Residue-level contacts at the interface:
Residue I120 in chain A is in contact with residue Y54 in chain B (closest heavy-atom distance 3.2 Å).
Residue I179 in chain A contacts residue A50 in chain B (closest heavy-atom distance 4.7 Å).
Residue R191 in chain A is in contact with residue Q46 in chain B (closest heavy-atom distance 4.0 Å).
Residue W185 in chain A contacts residue A50 in chain B (closest heavy-atom distance 3.6 Å).
Residue T115 in chain A interacts with residue F21 in chain B (closest heavy-atom distance 4.5 Å).
Residue P180 in chain A is in contact with residue P51 in chain B (closest heavy-atom distance 4.5 Å).
Residue L178 in chain A interacts with residue R41 in chain B (closest heavy-atom distance 3.4 Å).
Residue R177 in chain A contacts residue Q49 in chain B (closest heavy-atom distance 3.2 Å).
Residue V160 in chain A contacts residue Y54 in chain B (closest heavy-atom distance 4.1 Å).
Residue G119 in chain A is in contact with residue N24 in chain B (closest heavy-atom distance 2.5 Å).
Residue Y192 in chain A contacts residue Q46 in chain B (closest heavy-atom distance 3.1 Å).
Residue L178 in chain A interacts with residue A50 in chain B (closest heavy-atom distance 3.9 Å).
Residue P121 in chain A is in contact with residue Y54 in chain B (closest heavy-atom distance 3.4 Å).
Residue Y192 in chain A contacts residue F44 in chain B (closest heavy-atom distance 3.5 Å).
Residue R194 in chain A contacts residue Q46 in chain B (closest heavy-atom distance 4.5 Å).
Residue R191 in chain A is in contact with residue Q49 in chain B (closest heavy-atom distance 3.9 Å).
Residue Q183 in chain A contacts residue R41 in chain B (closest heavy-atom distance 3.5 Å).
Residue W185 in chain A contacts residue F44 in chain B (closest heavy-atom distance 3.8 Å).
Residue L178 in chain A is in contact with residue A39 in chain B (closest heavy-atom distance 4.8 Å).
Residue V190 in chain A is in contact with residue A50 in chain B (closest heavy-atom distance 4.7 Å).
Residue W185 in chain A contacts residue Q49 in chain B (closest heavy-atom distance 4.4 Å).
Residue A117 in chain A contacts residue N24 in chain B (closest heavy-atom distance 4.3 Å).
Residue R191 in chain A interacts with residue T47 in chain B (closest heavy-atom distance 3.0 Å).
Residue T115 in chain A interacts with residue Q19 in chain B (closest heavy-atom distance 4.8 Å).
Residue R177 in chain A is in contact with residue F52 in chain B (closest heavy-atom distance 3.6 Å).
Residue P180 in chain A interacts with residue F44 in chain B (closest heavy-atom distance 3.5 Å).
Residue Q183 in chain A is in contact with residue S42 in chain B (closest heavy-atom distance 4.7 Å).
Residue A118 in chain A contacts residue I30 in chain B (closest heavy-atom distance 4.1 Å).
Residue P180 in chain A is in contact with residue R41 in chain B (closest heavy-atom distance 3.8 Å).
Residue Y192 in chain A contacts residue T45 in chain B (closest heavy-atom distance 3.3 Å).
Residue V160 in chain A interacts with residue A53 in chain B (closest heavy-atom distance 4.1 Å).
Residue R177 in chain A contacts residue A53 in chain B (closest heavy-atom distance 4.3 Å).
Residue E162 in chain A interacts with residue R41 in chain B (closest heavy-atom distance 2.4 Å).
Residue L178 in chain A is in contact with residue A53 in chain B (closest heavy-atom distance 3.9 Å).
Residue L178 in chain A is in contact with residue P51 in chain B (closest heavy-atom distance 2.6 Å).
Residue V122 in chain A interacts with residue N24 in chain B (closest heavy-atom distance 4.9 Å).
Residue Q183 in chain A contacts residue F44 in chain B (closest heavy-atom distance 3.6 Å).
Residue G176 in chain A interacts with residue A53 in chain B (closest heavy-atom distance 4.0 Å).
Residue A118 in chain A contacts residue N24 in chain B (closest heavy-atom distance 3.5 Å).
Residue G158 in chain A interacts with residue A53 in chain B (closest heavy-atom distance 4.3 Å).
Residue L178 in chain A interacts with residue F52 in chain B (closest heavy-atom distance 3.3 Å).
Residue R177 in chain A contacts residue A50 in chain B (closest heavy-atom distance 2.8 Å).
Residue G176 in chain A is in contact with residue P51 in chain B (closest heavy-atom distance 4.7 Å).
Residue P121 in chain A contacts residue N24 in chain B (closest heavy-atom distance 4.9 Å).
Residue W185 in chain A interacts with residue P51 in chain B (closest heavy-atom distance 4.1 Å).
Residue Y192 in chain A interacts with residue E48 in chain B (closest heavy-atom distance 4.8 Å).
Residue R177 in chain A contacts residue P51 in chain B (closest heavy-atom distance 3.5 Å).
Residue T115 in chain A is in contact with residue N20 in chain B (closest heavy-atom distance 4.0 Å).
Residue A118 in chain A contacts residue K23 in chain B (closest heavy-atom distance 3.8 Å).
Residue A117 in chain A is in contact with residue K23 in chain B (closest heavy-atom distance 4.3 Å).
Residue W185 in chain A contacts residue E48 in chain B (closest heavy-atom distance 4.7 Å).
Residue G119 in chain A contacts residue Y54 in chain B (closest heavy-atom distance 3.5 Å).
Residue R191 in chain A contacts residue E48 in chain B (closest heavy-atom distance 3.4 Å).
Residue G176 in chain A interacts with residue F52 in chain B (closest heavy-atom distance 3.6 Å).
Residue G158 in chain A interacts with residue Y54 in chain B (closest heavy-atom distance 3.8 Å).
Residue V190 in chain A contacts residue E48 in chain B (closest heavy-atom distance 4.7 Å).
Residue A118 in chain A contacts residue Y58 in chain B (closest heavy-atom distance 4.6 Å).
Residue L116 in chain A interacts with residue K23 in chain B (closest heavy-atom distance 4.4 Å).
Residue V193 in chain A is in contact with residue Q46 in chain B (closest heavy-atom distance 4.1 Å).
Residue I120 in chain A is in contact with residue N24 in chain B (closest heavy-atom distance 3.5 Å).

Sequence of chain A:
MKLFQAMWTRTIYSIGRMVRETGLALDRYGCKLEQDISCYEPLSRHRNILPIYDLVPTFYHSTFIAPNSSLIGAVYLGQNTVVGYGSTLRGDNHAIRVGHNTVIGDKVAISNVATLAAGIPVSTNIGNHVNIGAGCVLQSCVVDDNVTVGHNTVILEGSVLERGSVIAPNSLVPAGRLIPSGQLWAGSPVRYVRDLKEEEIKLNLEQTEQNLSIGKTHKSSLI

Sequence of chain B:
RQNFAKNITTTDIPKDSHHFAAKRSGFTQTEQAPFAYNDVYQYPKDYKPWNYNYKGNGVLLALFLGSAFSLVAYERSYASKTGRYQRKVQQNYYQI

These two protein chains interact to form a complex.